Interface contacts:
Residue I799 in chain B is in contact with residue I322 in chain A (closest heavy-atom distance 3.9 Å).
Residue L671 in chain B contacts residue E604 in chain A (closest heavy-atom distance 3.6 Å).
Residue L1310 in chain B is in contact with residue R717 in chain A (closest heavy-atom distance 3.3 Å).
Residue N675 in chain B interacts with residue N605 in chain A (closest heavy-atom distance 3.0 Å).
Residue V796 in chain B contacts residue F384 in chain A (closest heavy-atom distance 4.1 Å).
Residue E701 in chain B is in contact with residue R420 in chain A (closest heavy-atom distance 3.5 Å).
Residue G703 in chain B contacts residue R420 in chain A (closest heavy-atom distance 4.0 Å).
Residue I1272 in chain B interacts with residue K713 in chain A (closest heavy-atom distance 4.0 Å).
Residue V796 in chain B contacts residue K387 in chain A (closest heavy-atom distance 4.1 Å).
Residue T1311 in chain B is in contact with residue R717 in chain A (closest heavy-atom distance 2.7 Å).
Residue F696 in chain B is in contact with residue G421 in chain A (closest heavy-atom distance 4.0 Å).
Residue H673 in chain B is in contact with residue E604 in chain A (closest heavy-atom distance 3.0 Å).
Residue N1307 in chain B is in contact with residue R717 in chain A (closest heavy-atom distance 3.2 Å).
Residue L1310 in chain B is in contact with residue K713 in chain A (closest heavy-atom distance 4.2 Å).
Residue N675 in chain B interacts with residue P599 in chain A (closest heavy-atom distance 3.6 Å).
Residue S1271 in chain B interacts with residue E709 in chain A (closest heavy-atom distance 3.7 Å).
Residue T1278 in chain B interacts with residue E716 in chain A (closest heavy-atom distance 3.4 Å).
Residue H792 in chain B interacts with residue L327 in chain A (closest heavy-atom distance 3.5 Å).
Residue A1270 in chain B interacts with residue K713 in chain A (closest heavy-atom distance 3.2 Å).
Residue M795 in chain B contacts residue S326 in chain A (closest heavy-atom distance 3.3 Å).
Residue L697 in chain B interacts with residue R420 in chain A (closest heavy-atom distance 3.7 Å).
Residue T724 in chain B is in contact with residue G421 in chain A (closest heavy-atom distance 3.8 Å).
Residue K672 in chain B is in contact with residue E604 in chain A (closest heavy-atom distance 2.6 Å).
Residue V803 in chain B interacts with residue I322 in chain A (closest heavy-atom distance 3.8 Å).
Residue E721 in chain B contacts residue L422 in chain A (closest heavy-atom distance 3.5 Å).
Residue Y677 in chain B is in contact with residue L598 in chain A (closest heavy-atom distance 3.8 Å).
Residue V796 in chain B contacts residue S326 in chain A (closest heavy-atom distance 3.9 Å).
Residue H792 in chain B contacts residue P328 in chain A (closest heavy-atom distance 4.0 Å).
Residue S1271 in chain B is in contact with residue L710 in chain A (closest heavy-atom distance 3.8 Å).
Residue P1273 in chain B is in contact with residue E709 in chain A (closest heavy-atom distance 3.6 Å).
Residue E1314 in chain B interacts with residue R717 in chain A (closest heavy-atom distance 3.9 Å).
Residue I799 in chain B interacts with residue S326 in chain A (closest heavy-atom distance 3.2 Å).
Residue M795 in chain B contacts residue Q325 in chain A (closest heavy-atom distance 3.3 Å).
Residue F1276 in chain B is in contact with residue K713 in chain A (closest heavy-atom distance 3.9 Å).
Residue T724 in chain B interacts with residue L422 in chain A (closest heavy-atom distance 3.6 Å).
Residue F800 in chain B is in contact with residue Y310 in chain A (closest heavy-atom distance 3.5 Å).
Residue E1197 in chain B interacts with residue K702 in chain A (closest heavy-atom distance 3.4 Å).
Residue H792 in chain B is in contact with residue R380 in chain A (closest heavy-atom distance 4.1 Å).
Residue V803 in chain B is in contact with residue W388 in chain A (closest heavy-atom distance 3.6 Å).
Residue S1271 in chain B interacts with residue K706 in chain A (closest heavy-atom distance 3.5 Å).
Residue G676 in chain B is in contact with residue S601 in chain A (closest heavy-atom distance 3.9 Å).
Residue G720 in chain B contacts residue L422 in chain A (closest heavy-atom distance 4.0 Å).
Residue N804 in chain B interacts with residue Y310 in chain A (closest heavy-atom distance 3.9 Å).
Residue L702 in chain B is in contact with residue R420 in chain A (closest heavy-atom distance 4.1 Å).
Residue F800 in chain B is in contact with residue K387 in chain A (closest heavy-atom distance 3.8 Å).
Residue I1272 in chain B is in contact with residue E709 in chain A (closest heavy-atom distance 3.9 Å).
Residue I799 in chain B interacts with residue Q325 in chain A (closest heavy-atom distance 3.3 Å).
Residue Y674 in chain B contacts residue N605 in chain A (closest heavy-atom distance 3.6 Å).
Residue D797 in chain B is in contact with residue K387 in chain A (closest heavy-atom distance 4.1 Å).
Residue A1270 in chain B is in contact with residue E709 in chain A (closest heavy-atom distance 4.0 Å).
Residue H792 in chain B interacts with residue S326 in chain A (closest heavy-atom distance 3.1 Å).
Residue D1279 in chain B interacts with residue E720 in chain A (closest heavy-atom distance 4.1 Å).
Residue F800 in chain B is in contact with residue W388 in chain A (closest heavy-atom distance 3.5 Å).
Residue Y1303 in chain B interacts with residue E720 in chain A (closest heavy-atom distance 3.3 Å).
Residue N1274 in chain B interacts with residue E709 in chain A (closest heavy-atom distance 3.8 Å).
Residue D1279 in chain B is in contact with residue E716 in chain A (closest heavy-atom distance 3.6 Å).
Residue K1267 in chain B is in contact with residue L710 in chain A (closest heavy-atom distance 3.7 Å).
Residue L697 in chain B interacts with residue G421 in chain A (closest heavy-atom distance 3.7 Å).
Residue D793 in chain B contacts residue K383 in chain A (closest heavy-atom distance 2.5 Å).
Residue K1306 in chain B contacts residue E716 in chain A (closest heavy-atom distance 3.2 Å).

This data describes a binding interaction between two proteins.

Sequence of chain A:
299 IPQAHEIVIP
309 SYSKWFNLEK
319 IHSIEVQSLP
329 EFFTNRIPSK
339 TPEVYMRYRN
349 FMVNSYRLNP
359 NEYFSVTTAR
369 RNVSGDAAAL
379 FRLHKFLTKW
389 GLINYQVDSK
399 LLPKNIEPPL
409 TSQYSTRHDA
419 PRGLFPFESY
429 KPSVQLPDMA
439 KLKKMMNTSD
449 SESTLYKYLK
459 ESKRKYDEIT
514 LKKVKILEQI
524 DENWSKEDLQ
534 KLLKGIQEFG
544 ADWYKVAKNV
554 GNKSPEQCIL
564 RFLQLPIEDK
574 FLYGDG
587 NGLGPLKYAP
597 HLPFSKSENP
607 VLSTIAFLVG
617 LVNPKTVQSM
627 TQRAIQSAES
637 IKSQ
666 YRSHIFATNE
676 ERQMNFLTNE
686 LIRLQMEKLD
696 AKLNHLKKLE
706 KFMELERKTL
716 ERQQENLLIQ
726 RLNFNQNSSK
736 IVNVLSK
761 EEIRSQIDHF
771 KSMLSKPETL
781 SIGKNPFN

Sequence of chain B:
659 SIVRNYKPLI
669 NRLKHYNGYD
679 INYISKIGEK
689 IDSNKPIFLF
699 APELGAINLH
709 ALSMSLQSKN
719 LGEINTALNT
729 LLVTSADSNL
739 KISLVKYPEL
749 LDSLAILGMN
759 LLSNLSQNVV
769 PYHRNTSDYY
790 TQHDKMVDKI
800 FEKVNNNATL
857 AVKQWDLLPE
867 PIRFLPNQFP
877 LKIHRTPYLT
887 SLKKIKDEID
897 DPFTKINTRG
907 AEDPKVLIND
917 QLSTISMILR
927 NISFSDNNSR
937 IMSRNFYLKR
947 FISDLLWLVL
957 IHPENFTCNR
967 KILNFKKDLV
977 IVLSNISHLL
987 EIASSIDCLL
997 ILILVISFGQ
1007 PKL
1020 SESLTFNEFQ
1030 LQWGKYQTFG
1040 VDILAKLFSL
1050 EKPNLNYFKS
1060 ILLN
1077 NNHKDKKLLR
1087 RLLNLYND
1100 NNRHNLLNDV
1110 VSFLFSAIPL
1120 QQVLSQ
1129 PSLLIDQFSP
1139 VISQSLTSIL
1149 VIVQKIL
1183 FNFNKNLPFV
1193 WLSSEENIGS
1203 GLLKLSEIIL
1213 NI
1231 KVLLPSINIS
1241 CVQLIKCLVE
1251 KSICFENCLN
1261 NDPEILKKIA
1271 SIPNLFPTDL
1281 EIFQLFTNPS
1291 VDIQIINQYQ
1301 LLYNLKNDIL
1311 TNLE